Sequence of chain B:
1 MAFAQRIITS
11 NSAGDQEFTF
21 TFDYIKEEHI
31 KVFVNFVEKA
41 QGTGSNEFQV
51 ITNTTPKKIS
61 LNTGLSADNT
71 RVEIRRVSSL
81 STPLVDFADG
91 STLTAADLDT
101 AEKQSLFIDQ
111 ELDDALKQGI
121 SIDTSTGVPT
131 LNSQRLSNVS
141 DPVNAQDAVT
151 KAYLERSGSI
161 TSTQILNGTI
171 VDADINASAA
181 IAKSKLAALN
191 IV

Contacts between the two chains:
Residue V139 in chain B is in contact with residue Q146 in chain A (closest heavy-atom distance 3.2 Å).
Residue D109 in chain B contacts residue D109 in chain A (closest heavy-atom distance 3.5 Å).
Residue T161 in chain B is in contact with residue L166 in chain A (closest heavy-atom distance 3.1 Å).
Residue K183 in chain B contacts residue A187 in chain A (closest heavy-atom distance 3.5 Å).
Residue D123 in chain B interacts with residue S137 in chain A (closest heavy-atom distance 2.2 Å).
Residue I165 in chain B is in contact with residue G168 in chain A (closest heavy-atom distance 3.3 Å).
Residue I175 in chain B interacts with residue K185 in chain A (closest heavy-atom distance 3.2 Å).
Residue Q110 in chain B contacts residue L80 in chain A (closest heavy-atom distance 3.0 Å).
Residue K151 in chain B is in contact with residue Q146 in chain A (closest heavy-atom distance 2.9 Å).
Residue A152 in chain B contacts residue Q146 in chain A (closest heavy-atom distance 3.4 Å).
Residue T124 in chain B contacts residue F36 in chain A (closest heavy-atom distance 3.1 Å).
Residue G168 in chain B is in contact with residue D174 in chain A (closest heavy-atom distance 3.2 Å).
Residue T163 in chain B contacts residue T169 in chain A (closest heavy-atom distance 3.3 Å).
Residue K151 in chain B is in contact with residue A145 in chain A (closest heavy-atom distance 3.1 Å).
Residue A188 in chain B interacts with residue A187 in chain A (closest heavy-atom distance 3.4 Å).
Residue G168 in chain B interacts with residue I175 in chain A (closest heavy-atom distance 3.4 Å).
Residue N132 in chain B is in contact with residue N138 in chain A (closest heavy-atom distance 3.3 Å).
Residue I165 in chain B contacts residue N167 in chain A (closest heavy-atom distance 3.2 Å).
Residue T126 in chain B contacts residue R135 in chain A (closest heavy-atom distance 3.0 Å).
Residue I160 in chain B contacts residue N167 in chain A (closest heavy-atom distance 3.5 Å).
Residue L136 in chain B is in contact with residue D147 in chain A (closest heavy-atom distance 3.0 Å).
Residue Q164 in chain B interacts with residue L166 in chain A (closest heavy-atom distance 3.2 Å).
Residue L166 in chain B is in contact with residue D174 in chain A (closest heavy-atom distance 3.1 Å).
Residue S159 in chain B contacts residue L166 in chain A (closest heavy-atom distance 3.4 Å).
Residue N190 in chain B interacts with residue I191 in chain A (closest heavy-atom distance 3.3 Å).
Residue T130 in chain B is in contact with residue N138 in chain A (closest heavy-atom distance 3.3 Å).
Residue N167 in chain B is in contact with residue I175 in chain A (closest heavy-atom distance 3.3 Å).
Residue L186 in chain B contacts residue A187 in chain A (closest heavy-atom distance 3.4 Å).
Residue V128 in chain B contacts residue L136 in chain A (closest heavy-atom distance 3.5 Å).
Residue V128 in chain B interacts with residue R135 in chain A (closest heavy-atom distance 3.1 Å).
Residue S162 in chain B is in contact with residue N167 in chain A (closest heavy-atom distance 3.0 Å).
Residue A187 in chain B interacts with residue A188 in chain A (closest heavy-atom distance 3.5 Å).
Residue N167 in chain B contacts residue D174 in chain A (closest heavy-atom distance 3.3 Å).
Residue D172 in chain B contacts residue K185 in chain A (closest heavy-atom distance 2.5 Å).
Residue L189 in chain B interacts with residue A187 in chain A (closest heavy-atom distance 3.5 Å).
Residue L186 in chain B is in contact with residue K185 in chain A (closest heavy-atom distance 3.2 Å).
Residue S133 in chain B contacts residue S140 in chain A (closest heavy-atom distance 3.4 Å).
Residue V149 in chain B contacts residue V149 in chain A (closest heavy-atom distance 3.5 Å).
Residue I165 in chain B is in contact with residue T169 in chain A (closest heavy-atom distance 2.6 Å).
Residue G127 in chain B interacts with residue Q134 in chain A (closest heavy-atom distance 3.1 Å).
Residue T150 in chain B contacts residue Q146 in chain A (closest heavy-atom distance 3.2 Å).
Residue V128 in chain B is in contact with residue Q134 in chain A (closest heavy-atom distance 3.4 Å).
Residue A187 in chain B is in contact with residue A187 in chain A (closest heavy-atom distance 2.8 Å).
Residue I165 in chain B contacts residue L166 in chain A (closest heavy-atom distance 2.8 Å).
Residue A188 in chain B is in contact with residue L189 in chain A (closest heavy-atom distance 3.4 Å).
Residue I160 in chain B interacts with residue T163 in chain A (closest heavy-atom distance 3.2 Å).
Residue T161 in chain B interacts with residue N167 in chain A (closest heavy-atom distance 2.8 Å).
Residue T150 in chain B is in contact with residue A145 in chain A (closest heavy-atom distance 3.1 Å).
Residue V149 in chain B contacts residue A145 in chain A (closest heavy-atom distance 3.0 Å).
Residue S162 in chain B interacts with residue T169 in chain A (closest heavy-atom distance 3.3 Å).
Residue L106 in chain B interacts with residue L80 in chain A (closest heavy-atom distance 3.5 Å).
Residue Q134 in chain B interacts with residue S140 in chain A (closest heavy-atom distance 3.3 Å).
Residue Q164 in chain B is in contact with residue Q164 in chain A (closest heavy-atom distance 3.4 Å).
Residue T130 in chain B contacts residue S137 in chain A (closest heavy-atom distance 3.0 Å).
Residue L98 in chain B is in contact with residue F87 in chain A (closest heavy-atom distance 3.5 Å).
Residue N167 in chain B contacts residue V171 in chain A (closest heavy-atom distance 2.6 Å).
Residue V149 in chain B interacts with residue Q146 in chain A (closest heavy-atom distance 3.3 Å).
Residue R135 in chain B is in contact with residue S140 in chain A (closest heavy-atom distance 3.2 Å).
Residue N167 in chain B interacts with residue I170 in chain A (closest heavy-atom distance 3.2 Å).
Residue S133 in chain B contacts residue N138 in chain A (closest heavy-atom distance 3.0 Å).

These two protein chains interact to form a complex.

Sequence of chain A:
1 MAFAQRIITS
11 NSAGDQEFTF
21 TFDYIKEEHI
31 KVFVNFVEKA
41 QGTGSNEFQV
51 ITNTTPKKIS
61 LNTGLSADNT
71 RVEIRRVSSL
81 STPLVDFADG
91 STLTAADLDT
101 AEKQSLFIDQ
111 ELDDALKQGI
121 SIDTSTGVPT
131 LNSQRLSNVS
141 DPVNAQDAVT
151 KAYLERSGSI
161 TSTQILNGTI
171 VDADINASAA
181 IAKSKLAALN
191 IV